Contacts between the two chains:
Residue L861 in protein 2 contacts residue L32 in protein 1 (closest heavy-atom distance 4.2 Å).
Residue W472 in protein 2 interacts with residue K10 in protein 1 (closest heavy-atom distance 3.1 Å).
Residue S582 in protein 2 is in contact with residue R19 in protein 1 (closest heavy-atom distance 3.3 Å).
Residue E763 in protein 2 contacts residue K28 in protein 1 (closest heavy-atom distance 3.4 Å).
Residue G820 in protein 2 is in contact with residue R39 in protein 1 (closest heavy-atom distance 3.0 Å).
Residue R679 in protein 2 interacts with residue K30 in protein 1 (closest heavy-atom distance 3.6 Å).
Residue M388 in protein 2 is in contact with residue Y7 in protein 1 (closest heavy-atom distance 3.4 Å).
Residue Q774 in protein 2 interacts with residue R39 in protein 1 (closest heavy-atom distance 3.4 Å).
Residue T427 in protein 2 interacts with residue K8 in protein 1 (closest heavy-atom distance 3.7 Å).
Residue Q682 in protein 2 contacts residue Y34 in protein 1 (closest heavy-atom distance 3.5 Å).
Residue M353 in protein 2 interacts with residue Q6 in protein 1 (closest heavy-atom distance 3.5 Å).
Residue L354 in protein 2 contacts residue R3 in protein 1 (closest heavy-atom distance 4.1 Å).
Residue D426 in protein 2 is in contact with residue K8 in protein 1 (closest heavy-atom distance 2.6 Å).
Residue Q774 in protein 2 interacts with residue A38 in protein 1 (closest heavy-atom distance 3.2 Å).
Residue R679 in protein 2 is in contact with residue Y34 in protein 1 (closest heavy-atom distance 3.8 Å).
Residue T770 in protein 2 interacts with residue V35 in protein 1 (closest heavy-atom distance 4.0 Å).
Residue E637 in protein 2 contacts residue K30 in protein 1 (closest heavy-atom distance 3.3 Å).
Residue D288 in protein 2 is in contact with residue R3 in protein 1 (closest heavy-atom distance 2.9 Å).
Residue D824 in protein 2 is in contact with residue R39 in protein 1 (closest heavy-atom distance 3.0 Å).
Residue D627 in protein 2 is in contact with residue R19 in protein 1 (closest heavy-atom distance 3.3 Å).
Residue L722 in protein 2 interacts with residue V35 in protein 1 (closest heavy-atom distance 3.9 Å).
Residue Q774 in protein 2 interacts with residue V35 in protein 1 (closest heavy-atom distance 4.2 Å).
Residue V350 in protein 2 interacts with residue Y7 in protein 1 (closest heavy-atom distance 3.8 Å).
Residue W864 in protein 2 interacts with residue R39 in protein 1 (closest heavy-atom distance 3.1 Å).
Residue D339 in protein 2 contacts residue L4 in protein 1 (closest heavy-atom distance 4.1 Å).
Residue T770 in protein 2 interacts with residue R39 in protein 1 (closest heavy-atom distance 4.0 Å).
Residue E281 in protein 2 contacts residue R3 in protein 1 (closest heavy-atom distance 2.8 Å).
Residue S715 in protein 2 interacts with residue R31 in protein 1 (closest heavy-atom distance 3.9 Å).
Residue W342 in protein 2 is in contact with residue L4 in protein 1 (closest heavy-atom distance 3.5 Å).
Residue K346 in protein 2 interacts with residue Y7 in protein 1 (closest heavy-atom distance 3.8 Å).
Residue E767 in protein 2 contacts residue K28 in protein 1 (closest heavy-atom distance 4.0 Å).
Residue S284 in protein 2 interacts with residue R3 in protein 1 (closest heavy-atom distance 4.0 Å).
Residue R593 in protein 2 interacts with residue L26 in protein 1 (closest heavy-atom distance 3.6 Å).
Residue M630 in protein 2 is in contact with residue L23 in protein 1 (closest heavy-atom distance 3.8 Å).
Residue N285 in protein 2 contacts residue R3 in protein 1 (closest heavy-atom distance 4.1 Å).
Residue Q665 in protein 2 contacts residue R20 in protein 1 (closest heavy-atom distance 3.9 Å).
Residue E530 in protein 2 is in contact with residue R22 in protein 1 (closest heavy-atom distance 3.8 Å).
Residue D779 in protein 2 is in contact with residue A38 in protein 1 (closest heavy-atom distance 4.2 Å).
Residue G672 in protein 2 is in contact with residue Q27 in protein 1 (closest heavy-atom distance 3.9 Å).
Residue N469 in protein 2 interacts with residue K10 in protein 1 (closest heavy-atom distance 2.7 Å).
Residue D340 in protein 2 contacts residue L4 in protein 1 (closest heavy-atom distance 3.7 Å).
Residue N469 in protein 2 is in contact with residue K8 in protein 1 (closest heavy-atom distance 4.2 Å).
Residue L861 in protein 2 is in contact with residue R39 in protein 1 (closest heavy-atom distance 3.8 Å).
Residue D676 in protein 2 contacts residue Q27 in protein 1 (closest heavy-atom distance 3.2 Å).
Residue V350 in protein 2 interacts with residue R3 in protein 1 (closest heavy-atom distance 4.2 Å).
Residue R679 in protein 2 interacts with residue Q27 in protein 1 (closest heavy-atom distance 3.3 Å).
Residue D341 in protein 2 interacts with residue L4 in protein 1 (closest heavy-atom distance 4.2 Å).
Residue R434 in protein 2 contacts residue S9 in protein 1 (closest heavy-atom distance 4.1 Å).
Residue W342 in protein 2 interacts with residue P2 in protein 1 (closest heavy-atom distance 3.4 Å).
Residue V350 in protein 2 interacts with residue Q6 in protein 1 (closest heavy-atom distance 4.1 Å).
Residue W430 in protein 2 contacts residue K8 in protein 1 (closest heavy-atom distance 3.4 Å).
Residue W472 in protein 2 contacts residue S9 in protein 1 (closest heavy-atom distance 4.0 Å).
Residue W342 in protein 2 is in contact with residue R3 in protein 1 (closest heavy-atom distance 3.7 Å).
Residue Q589 in protein 2 contacts residue L23 in protein 1 (closest heavy-atom distance 4.0 Å).
Residue D719 in protein 2 interacts with residue R31 in protein 1 (closest heavy-atom distance 2.3 Å).
Residue M388 in protein 2 contacts residue K8 in protein 1 (closest heavy-atom distance 3.4 Å).
Residue E767 in protein 2 interacts with residue R31 in protein 1 (closest heavy-atom distance 3.7 Å).
Residue M630 in protein 2 is in contact with residue R19 in protein 1 (closest heavy-atom distance 4.1 Å).
Residue L722 in protein 2 interacts with residue Y34 in protein 1 (closest heavy-atom distance 3.7 Å).
Residue W430 in protein 2 interacts with residue S9 in protein 1 (closest heavy-atom distance 3.8 Å).

This data describes a binding interaction between two proteins.

Sequence of protein 1:
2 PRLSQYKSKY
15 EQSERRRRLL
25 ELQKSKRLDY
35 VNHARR

Sequence of protein 2:
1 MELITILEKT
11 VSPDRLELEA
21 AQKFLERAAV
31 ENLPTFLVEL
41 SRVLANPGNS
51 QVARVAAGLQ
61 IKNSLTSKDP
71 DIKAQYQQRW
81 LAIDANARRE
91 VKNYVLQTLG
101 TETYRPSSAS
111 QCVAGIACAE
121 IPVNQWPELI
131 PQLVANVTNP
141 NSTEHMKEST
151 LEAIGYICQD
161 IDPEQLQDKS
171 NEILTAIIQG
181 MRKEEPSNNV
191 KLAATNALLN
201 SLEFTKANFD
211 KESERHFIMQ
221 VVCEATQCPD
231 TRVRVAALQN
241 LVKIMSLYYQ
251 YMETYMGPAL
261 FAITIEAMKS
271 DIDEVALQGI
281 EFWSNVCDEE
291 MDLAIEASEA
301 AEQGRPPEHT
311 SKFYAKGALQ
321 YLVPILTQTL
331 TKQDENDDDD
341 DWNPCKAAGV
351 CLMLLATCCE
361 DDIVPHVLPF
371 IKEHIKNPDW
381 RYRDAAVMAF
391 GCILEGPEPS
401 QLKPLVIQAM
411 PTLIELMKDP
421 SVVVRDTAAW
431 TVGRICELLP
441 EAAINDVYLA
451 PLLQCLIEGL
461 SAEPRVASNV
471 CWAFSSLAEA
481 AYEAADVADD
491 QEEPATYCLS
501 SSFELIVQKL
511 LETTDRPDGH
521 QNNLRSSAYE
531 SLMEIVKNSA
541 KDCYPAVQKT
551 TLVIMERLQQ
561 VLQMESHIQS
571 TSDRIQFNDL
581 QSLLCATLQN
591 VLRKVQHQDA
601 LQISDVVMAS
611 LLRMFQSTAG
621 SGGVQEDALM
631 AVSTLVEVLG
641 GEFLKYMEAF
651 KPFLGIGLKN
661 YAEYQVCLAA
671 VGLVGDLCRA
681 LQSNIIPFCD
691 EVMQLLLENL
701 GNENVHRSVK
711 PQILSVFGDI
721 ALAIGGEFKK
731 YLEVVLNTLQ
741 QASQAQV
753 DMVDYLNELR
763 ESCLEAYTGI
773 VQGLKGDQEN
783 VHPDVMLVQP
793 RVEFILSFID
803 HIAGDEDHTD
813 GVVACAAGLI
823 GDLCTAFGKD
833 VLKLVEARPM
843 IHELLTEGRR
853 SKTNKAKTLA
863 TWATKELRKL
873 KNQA